Sequence of chain A:
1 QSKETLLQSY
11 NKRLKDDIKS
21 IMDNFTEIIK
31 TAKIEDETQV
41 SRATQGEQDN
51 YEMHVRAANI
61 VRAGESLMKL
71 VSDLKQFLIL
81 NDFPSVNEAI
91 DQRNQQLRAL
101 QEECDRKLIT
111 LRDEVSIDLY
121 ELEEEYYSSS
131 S

This data describes a binding interaction between two proteins.

Sequence of chain B:
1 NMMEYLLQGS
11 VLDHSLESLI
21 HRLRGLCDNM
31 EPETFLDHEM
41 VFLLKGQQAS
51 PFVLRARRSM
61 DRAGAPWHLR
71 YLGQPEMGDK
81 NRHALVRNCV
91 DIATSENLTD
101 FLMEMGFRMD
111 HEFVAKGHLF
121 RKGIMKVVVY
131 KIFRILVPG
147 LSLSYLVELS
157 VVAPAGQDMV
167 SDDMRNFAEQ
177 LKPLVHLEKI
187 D

Residue-level contacts at the interface:
Residue H21 in chain B is in contact with residue N87 in chain A (closest heavy-atom distance 4.4 Å).
Residue R24 in chain B is in contact with residue D91 in chain A (closest heavy-atom distance 4.3 Å).
Residue H21 in chain B interacts with residue S85 in chain A (closest heavy-atom distance 3.3 Å).